Sequence of protein 2:
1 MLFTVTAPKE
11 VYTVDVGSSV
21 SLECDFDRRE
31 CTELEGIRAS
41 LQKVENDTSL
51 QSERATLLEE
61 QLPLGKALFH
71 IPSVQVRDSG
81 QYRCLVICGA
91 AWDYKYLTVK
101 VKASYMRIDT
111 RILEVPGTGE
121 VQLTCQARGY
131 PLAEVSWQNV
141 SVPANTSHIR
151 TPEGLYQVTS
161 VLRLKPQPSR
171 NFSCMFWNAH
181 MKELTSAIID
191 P

Contacts between the two chains:
Residue R83 in protein 2 contacts residue E103 in protein 1 (closest heavy-atom distance 3.0 Å).
Residue Q42 in protein 2 is in contact with residue A99 in protein 1 (closest heavy-atom distance 3.1 Å).
Residue L2 in protein 2 is in contact with residue P56 in protein 1 (closest heavy-atom distance 3.5 Å).
Residue F3 in protein 2 contacts residue K45 in protein 1 (closest heavy-atom distance 2.8 Å).
Residue D93 in protein 2 is in contact with residue N33 in protein 1 (closest heavy-atom distance 4.2 Å).
Residue K95 in protein 2 contacts residue T43 in protein 1 (closest heavy-atom distance 2.8 Å).
Residue W92 in protein 2 contacts residue N33 in protein 1 (closest heavy-atom distance 3.0 Å).
Residue Y96 in protein 2 interacts with residue Q42 in protein 1 (closest heavy-atom distance 2.9 Å).
Residue K95 in protein 2 contacts residue Q42 in protein 1 (closest heavy-atom distance 3.4 Å).
Residue W92 in protein 2 is in contact with residue L32 in protein 1 (closest heavy-atom distance 4.4 Å).
Residue S49 in protein 2 interacts with residue K100 in protein 1 (closest heavy-atom distance 3.4 Å).
Residue I87 in protein 2 interacts with residue S94 in protein 1 (closest heavy-atom distance 4.5 Å).
Residue W92 in protein 2 is in contact with residue K45 in protein 1 (closest heavy-atom distance 3.0 Å).
Residue A91 in protein 2 contacts residue M31 in protein 1 (closest heavy-atom distance 3.5 Å).
Residue Y94 in protein 2 contacts residue T43 in protein 1 (closest heavy-atom distance 3.7 Å).
Residue I87 in protein 2 interacts with residue M31 in protein 1 (closest heavy-atom distance 4.0 Å).
Residue E10 in protein 2 interacts with residue S40 in protein 1 (closest heavy-atom distance 2.7 Å).
Residue L85 in protein 2 is in contact with residue I93 in protein 1 (closest heavy-atom distance 3.7 Å).
Residue Y96 in protein 2 interacts with residue N41 in protein 1 (closest heavy-atom distance 3.1 Å).
Residue E10 in protein 2 contacts residue Q42 in protein 1 (closest heavy-atom distance 3.5 Å).
Residue K95 in protein 2 contacts residue E44 in protein 1 (closest heavy-atom distance 4.2 Å).
Residue M1 in protein 2 is in contact with residue Q55 in protein 1 (closest heavy-atom distance 4.3 Å).
Residue Y94 in protein 2 is in contact with residue G91 in protein 1 (closest heavy-atom distance 4.6 Å).
Residue S49 in protein 2 contacts residue I101 in protein 1 (closest heavy-atom distance 3.7 Å).
Residue T4 in protein 2 is in contact with residue K45 in protein 1 (closest heavy-atom distance 4.6 Å).
Residue L50 in protein 2 is in contact with residue K100 in protein 1 (closest heavy-atom distance 4.1 Å).
Residue I87 in protein 2 interacts with residue L95 in protein 1 (closest heavy-atom distance 3.9 Å).
Residue K95 in protein 2 interacts with residue K45 in protein 1 (closest heavy-atom distance 4.6 Å).
Residue Y94 in protein 2 interacts with residue E103 in protein 1 (closest heavy-atom distance 2.5 Å).
Residue W92 in protein 2 contacts residue A92 in protein 1 (closest heavy-atom distance 3.8 Å).
Residue Y94 in protein 2 contacts residue I101 in protein 1 (closest heavy-atom distance 3.9 Å).
Residue A91 in protein 2 contacts residue K45 in protein 1 (closest heavy-atom distance 4.5 Å).
Residue R38 in protein 2 interacts with residue L95 in protein 1 (closest heavy-atom distance 2.6 Å).
Residue L2 in protein 2 is in contact with residue V57 in protein 1 (closest heavy-atom distance 3.8 Å).
Residue D93 in protein 2 contacts residue K45 in protein 1 (closest heavy-atom distance 3.6 Å).
Residue Y96 in protein 2 is in contact with residue L37 in protein 1 (closest heavy-atom distance 4.2 Å).
Residue D93 in protein 2 interacts with residue N35 in protein 1 (closest heavy-atom distance 4.5 Å).
Residue Q42 in protein 2 interacts with residue K100 in protein 1 (closest heavy-atom distance 4.1 Å).
Residue A90 in protein 2 is in contact with residue M31 in protein 1 (closest heavy-atom distance 3.3 Å).
Residue W92 in protein 2 contacts residue I101 in protein 1 (closest heavy-atom distance 4.2 Å).
Residue T4 in protein 2 interacts with residue V57 in protein 1 (closest heavy-atom distance 3.6 Å).
Residue W92 in protein 2 contacts residue M31 in protein 1 (closest heavy-atom distance 3.3 Å).
Residue R38 in protein 2 interacts with residue P97 in protein 1 (closest heavy-atom distance 4.0 Å).
Residue A90 in protein 2 interacts with residue N51 in protein 1 (closest heavy-atom distance 3.4 Å).
Residue Y96 in protein 2 interacts with residue L89 in protein 1 (closest heavy-atom distance 4.1 Å).
Residue G89 in protein 2 interacts with residue L95 in protein 1 (closest heavy-atom distance 3.4 Å).
Residue R38 in protein 2 interacts with residue H96 in protein 1 (closest heavy-atom distance 3.7 Å).
Residue A7 in protein 2 interacts with residue Q42 in protein 1 (closest heavy-atom distance 4.0 Å).
Residue Y94 in protein 2 interacts with residue N35 in protein 1 (closest heavy-atom distance 3.1 Å).
Residue W92 in protein 2 contacts residue G91 in protein 1 (closest heavy-atom distance 3.6 Å).
Residue R83 in protein 2 contacts residue I101 in protein 1 (closest heavy-atom distance 3.3 Å).
Residue Y94 in protein 2 interacts with residue L89 in protein 1 (closest heavy-atom distance 3.8 Å).
Residue L85 in protein 2 contacts residue I101 in protein 1 (closest heavy-atom distance 4.2 Å).
Residue Y96 in protein 2 interacts with residue T43 in protein 1 (closest heavy-atom distance 2.9 Å).
Residue G89 in protein 2 contacts residue M31 in protein 1 (closest heavy-atom distance 4.5 Å).
Residue Y96 in protein 2 contacts residue E103 in protein 1 (closest heavy-atom distance 2.9 Å).
Residue T48 in protein 2 is in contact with residue K100 in protein 1 (closest heavy-atom distance 4.1 Å).
Residue W92 in protein 2 interacts with residue I93 in protein 1 (closest heavy-atom distance 3.5 Å).
Residue A90 in protein 2 contacts residue S50 in protein 1 (closest heavy-atom distance 2.8 Å).
Residue Q42 in protein 2 interacts with residue I101 in protein 1 (closest heavy-atom distance 3.4 Å).

This data describes a binding interaction between two proteins.

Sequence of protein 1:
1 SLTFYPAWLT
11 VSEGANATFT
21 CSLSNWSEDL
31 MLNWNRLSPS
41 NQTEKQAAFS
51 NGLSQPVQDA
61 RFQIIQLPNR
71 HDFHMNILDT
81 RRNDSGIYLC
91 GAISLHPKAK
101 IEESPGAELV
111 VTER